Contacts between the two chains:
Residue Y188 in chain A is in contact with residue K113 in chain B (closest heavy-atom distance 4.3 Å).
Residue D220 in chain A contacts residue K99 in chain B (closest heavy-atom distance 4.3 Å).
Residue D220 in chain A is in contact with residue G100 in chain B (closest heavy-atom distance 3.8 Å).
Residue Y223 in chain A is in contact with residue G104 in chain B (closest heavy-atom distance 3.7 Å).
Residue Y188 in chain A contacts residue E115 in chain B (closest heavy-atom distance 5.0 Å).
Residue Y223 in chain A is in contact with residue K103 in chain B (closest heavy-atom distance 3.5 Å).
Residue E224 in chain A contacts residue K103 in chain B (closest heavy-atom distance 4.5 Å).
Residue D220 in chain A contacts residue K103 in chain B (closest heavy-atom distance 3.6 Å).
Residue D183 in chain A is in contact with residue K106 in chain B (closest heavy-atom distance 4.5 Å).

These two protein chains interact to form a complex.

Sequence of chain A:
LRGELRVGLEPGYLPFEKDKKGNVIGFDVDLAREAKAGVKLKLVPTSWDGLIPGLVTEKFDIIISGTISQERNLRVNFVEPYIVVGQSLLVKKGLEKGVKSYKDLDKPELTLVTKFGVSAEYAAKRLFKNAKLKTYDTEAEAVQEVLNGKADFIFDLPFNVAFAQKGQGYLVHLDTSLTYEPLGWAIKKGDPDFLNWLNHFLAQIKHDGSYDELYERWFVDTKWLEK

Sequence of chain B:
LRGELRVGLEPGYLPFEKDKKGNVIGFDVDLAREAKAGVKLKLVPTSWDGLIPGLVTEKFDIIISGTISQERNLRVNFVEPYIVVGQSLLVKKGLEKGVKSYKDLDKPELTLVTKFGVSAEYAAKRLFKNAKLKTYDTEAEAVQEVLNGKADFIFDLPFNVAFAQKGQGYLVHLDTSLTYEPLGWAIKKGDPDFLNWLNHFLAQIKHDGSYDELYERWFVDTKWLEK